Sequence of protein 1:
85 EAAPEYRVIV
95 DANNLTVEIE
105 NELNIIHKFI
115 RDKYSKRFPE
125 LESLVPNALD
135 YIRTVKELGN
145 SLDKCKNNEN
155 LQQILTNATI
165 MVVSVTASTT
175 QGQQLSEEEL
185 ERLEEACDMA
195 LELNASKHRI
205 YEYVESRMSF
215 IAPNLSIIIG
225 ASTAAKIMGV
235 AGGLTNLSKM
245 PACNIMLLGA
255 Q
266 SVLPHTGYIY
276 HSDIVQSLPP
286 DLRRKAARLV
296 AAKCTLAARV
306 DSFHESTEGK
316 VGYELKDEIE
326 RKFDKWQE

The following describes two proteins that form a bound complex.

Sequence of protein 2:
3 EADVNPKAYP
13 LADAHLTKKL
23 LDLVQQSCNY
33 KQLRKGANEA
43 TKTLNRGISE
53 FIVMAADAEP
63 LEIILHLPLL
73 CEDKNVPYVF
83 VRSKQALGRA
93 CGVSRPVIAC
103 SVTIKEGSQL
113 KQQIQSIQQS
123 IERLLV

Residue-level contacts at the interface:
Residue P245 in protein 1 is in contact with residue N40 in protein 2 (closest heavy-atom distance 4.7 Å).